Sequence of chain B:
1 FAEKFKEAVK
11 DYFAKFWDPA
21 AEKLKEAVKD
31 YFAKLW

The following describes two proteins that form a bound complex.

Sequence of chain A:
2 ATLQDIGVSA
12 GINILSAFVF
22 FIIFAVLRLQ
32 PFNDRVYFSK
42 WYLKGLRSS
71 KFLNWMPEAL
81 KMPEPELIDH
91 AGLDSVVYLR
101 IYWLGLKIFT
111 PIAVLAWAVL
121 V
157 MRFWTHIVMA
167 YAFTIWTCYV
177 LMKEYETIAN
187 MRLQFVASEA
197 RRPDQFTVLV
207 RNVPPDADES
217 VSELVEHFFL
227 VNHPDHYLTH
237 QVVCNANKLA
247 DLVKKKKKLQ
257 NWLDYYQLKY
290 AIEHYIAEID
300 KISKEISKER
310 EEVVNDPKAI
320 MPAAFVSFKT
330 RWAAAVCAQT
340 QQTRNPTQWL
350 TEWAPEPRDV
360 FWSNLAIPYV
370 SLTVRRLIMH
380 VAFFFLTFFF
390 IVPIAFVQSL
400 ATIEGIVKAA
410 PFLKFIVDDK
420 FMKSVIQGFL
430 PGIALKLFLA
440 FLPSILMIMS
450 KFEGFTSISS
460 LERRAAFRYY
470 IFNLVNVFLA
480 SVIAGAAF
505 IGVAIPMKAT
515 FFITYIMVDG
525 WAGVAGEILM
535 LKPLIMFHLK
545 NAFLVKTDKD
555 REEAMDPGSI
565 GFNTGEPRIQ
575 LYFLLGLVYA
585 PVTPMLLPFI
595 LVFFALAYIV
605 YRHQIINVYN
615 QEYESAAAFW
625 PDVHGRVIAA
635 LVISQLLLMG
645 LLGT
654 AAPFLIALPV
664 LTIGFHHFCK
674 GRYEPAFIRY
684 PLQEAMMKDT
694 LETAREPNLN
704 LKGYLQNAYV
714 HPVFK

Interface contacts:
Residue V9 in chain A is in contact with residue Y31 in chain B (closest heavy-atom distance 3.4 Å).
Residue D418 in chain A is in contact with residue W36 in chain B (closest heavy-atom distance 3.0 Å).
Residue W172 in chain A is in contact with residue F1 in chain B (closest heavy-atom distance 3.7 Å).
Residue W103 in chain A contacts residue F1 in chain B (closest heavy-atom distance 4.1 Å).
Residue S423 in chain A is in contact with residue Y31 in chain B (closest heavy-atom distance 4.3 Å).
Residue Q5 in chain A interacts with residue Y31 in chain B (closest heavy-atom distance 4.4 Å).
Residue W103 in chain A interacts with residue F5 in chain B (closest heavy-atom distance 3.9 Å).
Residue K419 in chain A is in contact with residue Y31 in chain B (closest heavy-atom distance 4.2 Å).
Residue T110 in chain A interacts with residue F5 in chain B (closest heavy-atom distance 3.7 Å).
Residue Y175 in chain A is in contact with residue F1 in chain B (closest heavy-atom distance 3.6 Å).
Residue L106 in chain A interacts with residue F5 in chain B (closest heavy-atom distance 4.3 Å).
Residue K107 in chain A is in contact with residue F1 in chain B (closest heavy-atom distance 3.6 Å).
Residue K179 in chain A contacts residue F1 in chain B (closest heavy-atom distance 4.0 Å).
Residue W103 in chain A interacts with residue A2 in chain B (closest heavy-atom distance 4.0 Å).
Residue F420 in chain A interacts with residue Y31 in chain B (closest heavy-atom distance 3.6 Å).
Residue F420 in chain A contacts residue W36 in chain B (closest heavy-atom distance 3.8 Å).
Residue F420 in chain A interacts with residue F32 in chain B (closest heavy-atom distance 4.3 Å).
Residue V176 in chain A is in contact with residue F1 in chain B (closest heavy-atom distance 3.9 Å).
Residue K419 in chain A contacts residue L35 in chain B (closest heavy-atom distance 3.9 Å).
Residue F420 in chain A interacts with residue L35 in chain B (closest heavy-atom distance 4.1 Å).